Sequence of protein 1:
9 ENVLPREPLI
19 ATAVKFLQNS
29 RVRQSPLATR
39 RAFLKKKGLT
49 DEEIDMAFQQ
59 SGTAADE

Contacts between the two chains:
Residue S28 in protein 1 is in contact with residue F5 in protein 2 (closest heavy-atom distance 3.4 Å).
Residue K45 in protein 1 contacts residue F6 in protein 2 (closest heavy-atom distance 4.8 Å).
Residue S33 in protein 1 contacts residue Q2 in protein 2 (closest heavy-atom distance 4.8 Å).
Residue T20 in protein 1 is in contact with residue L9 in protein 2 (closest heavy-atom distance 4.3 Å).
Residue K23 in protein 1 is in contact with residue L9 in protein 2 (closest heavy-atom distance 3.0 Å).
Residue N27 in protein 1 contacts residue F5 in protein 2 (closest heavy-atom distance 3.6 Å).
Residue K45 in protein 1 is in contact with residue F10 in protein 2 (closest heavy-atom distance 3.6 Å).
Residue F24 in protein 1 is in contact with residue F10 in protein 2 (closest heavy-atom distance 3.6 Å).
Residue S33 in protein 1 interacts with residue F6 in protein 2 (closest heavy-atom distance 4.3 Å).
Residue L17 in protein 1 contacts residue F10 in protein 2 (closest heavy-atom distance 3.9 Å).
Residue L47 in protein 1 contacts residue F10 in protein 2 (closest heavy-atom distance 3.9 Å).
Residue R29 in protein 1 contacts residue Q2 in protein 2 (closest heavy-atom distance 3.9 Å).
Residue F41 in protein 1 interacts with residue F10 in protein 2 (closest heavy-atom distance 3.6 Å).
Residue F24 in protein 1 interacts with residue L9 in protein 2 (closest heavy-atom distance 3.5 Å).
Residue T20 in protein 1 interacts with residue S12 in protein 2 (closest heavy-atom distance 3.7 Å).
Residue F24 in protein 1 interacts with residue F6 in protein 2 (closest heavy-atom distance 3.3 Å).
Residue T20 in protein 1 contacts residue F10 in protein 2 (closest heavy-atom distance 3.2 Å).
Residue F24 in protein 1 contacts residue F5 in protein 2 (closest heavy-atom distance 3.1 Å).
Residue T37 in protein 1 is in contact with residue F6 in protein 2 (closest heavy-atom distance 3.5 Å).
Residue V30 in protein 1 contacts residue F5 in protein 2 (closest heavy-atom distance 3.5 Å).
Residue K23 in protein 1 is in contact with residue F10 in protein 2 (closest heavy-atom distance 5.0 Å).
Residue A21 in protein 1 interacts with residue F10 in protein 2 (closest heavy-atom distance 3.3 Å).
Residue N27 in protein 1 contacts residue L9 in protein 2 (closest heavy-atom distance 3.6 Å).
Residue K23 in protein 1 contacts residue S12 in protein 2 (closest heavy-atom distance 2.6 Å).
Residue F41 in protein 1 is in contact with residue F6 in protein 2 (closest heavy-atom distance 3.2 Å).
Residue R29 in protein 1 interacts with residue F5 in protein 2 (closest heavy-atom distance 4.1 Å).
Residue L42 in protein 1 is in contact with residue F10 in protein 2 (closest heavy-atom distance 4.9 Å).

The following describes two proteins that form a bound complex.

Sequence of protein 2:
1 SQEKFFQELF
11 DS